The following describes two proteins that form a bound complex.

Sequence of protein 1:
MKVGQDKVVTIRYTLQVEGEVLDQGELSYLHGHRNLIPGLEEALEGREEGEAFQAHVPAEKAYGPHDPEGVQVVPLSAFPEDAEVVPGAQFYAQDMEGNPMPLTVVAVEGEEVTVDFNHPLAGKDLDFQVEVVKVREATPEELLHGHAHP

Interface contacts:
Residue L36 in protein 1 contacts residue P10 in protein 2 (closest heavy-atom distance 4.1 Å).
Residue I37 in protein 1 contacts residue M8 in protein 2 (closest heavy-atom distance 4.1 Å).
Residue N35 in protein 1 is in contact with residue M8 in protein 2 (closest heavy-atom distance 3.5 Å).
Residue Y13 in protein 1 interacts with residue P10 in protein 2 (closest heavy-atom distance 4.2 Å).
Residue L15 in protein 1 is in contact with residue F11 in protein 2 (closest heavy-atom distance 4.6 Å).
Residue D116 in protein 1 contacts residue F13 in protein 2 (closest heavy-atom distance 4.7 Å).
Residue F117 in protein 1 contacts residue F13 in protein 2 (closest heavy-atom distance 4.0 Å).
Residue P120 in protein 1 is in contact with residue F13 in protein 2 (closest heavy-atom distance 3.6 Å).
Residue Y63 in protein 1 is in contact with residue P6 in protein 2 (closest heavy-atom distance 4.2 Å).
Residue P38 in protein 1 is in contact with residue M8 in protein 2 (closest heavy-atom distance 3.9 Å).
Residue N35 in protein 1 is in contact with residue K7 in protein 2 (closest heavy-atom distance 4.8 Å).
Residue P65 in protein 1 contacts residue W4 in protein 2 (closest heavy-atom distance 3.4 Å).
Residue L40 in protein 1 contacts residue P10 in protein 2 (closest heavy-atom distance 4.0 Å).
Residue Y92 in protein 1 interacts with residue A15 in protein 2 (closest heavy-atom distance 4.3 Å).
Residue F128 in protein 1 contacts residue P10 in protein 2 (closest heavy-atom distance 4.1 Å).
Residue A62 in protein 1 interacts with residue M8 in protein 2 (closest heavy-atom distance 4.0 Å).
Residue Y63 in protein 1 contacts residue N5 in protein 2 (closest heavy-atom distance 4.0 Å).
Residue H119 in protein 1 is in contact with residue I12 in protein 2 (closest heavy-atom distance 4.7 Å).
Residue L27 in protein 1 interacts with residue P10 in protein 2 (closest heavy-atom distance 3.7 Å).
Residue I37 in protein 1 is in contact with residue K9 in protein 2 (closest heavy-atom distance 3.1 Å).
Residue L36 in protein 1 interacts with residue K9 in protein 2 (closest heavy-atom distance 3.5 Å).
Residue Y63 in protein 1 is in contact with residue M8 in protein 2 (closest heavy-atom distance 2.6 Å).
Residue H119 in protein 1 contacts residue P6 in protein 2 (closest heavy-atom distance 3.6 Å).
Residue P102 in protein 1 is in contact with residue G14 in protein 2 (closest heavy-atom distance 3.6 Å).
Residue Y29 in protein 1 contacts residue K9 in protein 2 (closest heavy-atom distance 4.4 Å).
Residue A62 in protein 1 interacts with residue W4 in protein 2 (closest heavy-atom distance 4.5 Å).
Residue N118 in protein 1 is in contact with residue F13 in protein 2 (closest heavy-atom distance 3.7 Å).
Residue H119 in protein 1 contacts residue F13 in protein 2 (closest heavy-atom distance 3.5 Å).
Residue E60 in protein 1 contacts residue R2 in protein 2 (closest heavy-atom distance 3.2 Å).
Residue I37 in protein 1 interacts with residue P10 in protein 2 (closest heavy-atom distance 4.1 Å).
Residue G64 in protein 1 is in contact with residue W4 in protein 2 (closest heavy-atom distance 3.3 Å).
Residue Y92 in protein 1 contacts residue G14 in protein 2 (closest heavy-atom distance 3.1 Å).
Residue S28 in protein 1 interacts with residue K9 in protein 2 (closest heavy-atom distance 2.8 Å).
Residue R34 in protein 1 contacts residue M8 in protein 2 (closest heavy-atom distance 3.6 Å).
Residue H119 in protein 1 interacts with residue F11 in protein 2 (closest heavy-atom distance 2.7 Å).
Residue L103 in protein 1 is in contact with residue F13 in protein 2 (closest heavy-atom distance 3.8 Å).
Residue T104 in protein 1 interacts with residue F13 in protein 2 (closest heavy-atom distance 3.5 Å).
Residue Y63 in protein 1 interacts with residue F11 in protein 2 (closest heavy-atom distance 2.9 Å).
Residue A59 in protein 1 is in contact with residue W4 in protein 2 (closest heavy-atom distance 4.3 Å).
Residue Y63 in protein 1 contacts residue W4 in protein 2 (closest heavy-atom distance 3.8 Å).
Residue Y63 in protein 1 interacts with residue K9 in protein 2 (closest heavy-atom distance 3.4 Å).
Residue L27 in protein 1 interacts with residue K9 in protein 2 (closest heavy-atom distance 4.3 Å).
Residue Y63 in protein 1 contacts residue P10 in protein 2 (closest heavy-atom distance 3.4 Å).
Residue L36 in protein 1 is in contact with residue M8 in protein 2 (closest heavy-atom distance 3.7 Å).
Residue N35 in protein 1 is in contact with residue K9 in protein 2 (closest heavy-atom distance 2.8 Å).
Residue E60 in protein 1 contacts residue W4 in protein 2 (closest heavy-atom distance 3.1 Å).
Residue P102 in protein 1 interacts with residue F13 in protein 2 (closest heavy-atom distance 3.4 Å).
Residue L121 in protein 1 is in contact with residue F11 in protein 2 (closest heavy-atom distance 4.1 Å).
Residue Y63 in protein 1 is in contact with residue I12 in protein 2 (closest heavy-atom distance 4.5 Å).
Residue Q90 in protein 1 is in contact with residue F13 in protein 2 (closest heavy-atom distance 3.7 Å).
Residue P120 in protein 1 interacts with residue F11 in protein 2 (closest heavy-atom distance 3.8 Å).

Sequence of protein 2:
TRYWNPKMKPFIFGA